The following describes two proteins that form a bound complex.

Sequence of chain A:
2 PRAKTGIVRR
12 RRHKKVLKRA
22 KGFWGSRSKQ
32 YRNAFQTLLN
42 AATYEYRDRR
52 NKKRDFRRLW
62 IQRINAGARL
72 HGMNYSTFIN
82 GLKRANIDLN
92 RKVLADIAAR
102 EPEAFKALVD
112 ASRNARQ

Interface contacts:
Residue P68 in chain B is in contact with residue A100 in chain A (closest heavy-atom distance 4.8 Å).
Residue R67 in chain B contacts residue R64 in chain A (closest heavy-atom distance 4.9 Å).

Sequence of chain B:
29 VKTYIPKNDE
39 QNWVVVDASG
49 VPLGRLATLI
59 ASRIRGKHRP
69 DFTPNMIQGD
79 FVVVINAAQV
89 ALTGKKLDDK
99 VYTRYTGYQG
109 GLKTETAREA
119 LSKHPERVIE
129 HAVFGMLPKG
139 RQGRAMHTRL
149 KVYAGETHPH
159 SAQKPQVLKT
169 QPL